Sequence of protein 2:
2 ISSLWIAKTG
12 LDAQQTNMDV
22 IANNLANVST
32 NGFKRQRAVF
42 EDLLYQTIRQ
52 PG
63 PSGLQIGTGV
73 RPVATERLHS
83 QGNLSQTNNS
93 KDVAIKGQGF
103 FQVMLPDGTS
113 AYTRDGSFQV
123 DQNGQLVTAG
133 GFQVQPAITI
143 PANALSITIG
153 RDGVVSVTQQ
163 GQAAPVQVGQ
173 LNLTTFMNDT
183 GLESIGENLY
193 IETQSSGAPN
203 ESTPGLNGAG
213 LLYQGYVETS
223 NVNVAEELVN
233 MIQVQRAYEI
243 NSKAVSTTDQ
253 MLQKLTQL

These two protein chains interact to form a complex.

Contacts between the two chains:
Residue Q80 in protein 1 interacts with residue M106 in protein 2 (closest heavy-atom distance 3.4 Å).
Residue Q80 in protein 1 is in contact with residue Q135 in protein 2 (closest heavy-atom distance 5.0 Å).
Residue N78 in protein 1 is in contact with residue Q137 in protein 2 (closest heavy-atom distance 4.6 Å).
Residue Q80 in protein 1 contacts residue G110 in protein 2 (closest heavy-atom distance 4.8 Å).
Residue N78 in protein 1 contacts residue M106 in protein 2 (closest heavy-atom distance 3.9 Å).

Sequence of protein 1:
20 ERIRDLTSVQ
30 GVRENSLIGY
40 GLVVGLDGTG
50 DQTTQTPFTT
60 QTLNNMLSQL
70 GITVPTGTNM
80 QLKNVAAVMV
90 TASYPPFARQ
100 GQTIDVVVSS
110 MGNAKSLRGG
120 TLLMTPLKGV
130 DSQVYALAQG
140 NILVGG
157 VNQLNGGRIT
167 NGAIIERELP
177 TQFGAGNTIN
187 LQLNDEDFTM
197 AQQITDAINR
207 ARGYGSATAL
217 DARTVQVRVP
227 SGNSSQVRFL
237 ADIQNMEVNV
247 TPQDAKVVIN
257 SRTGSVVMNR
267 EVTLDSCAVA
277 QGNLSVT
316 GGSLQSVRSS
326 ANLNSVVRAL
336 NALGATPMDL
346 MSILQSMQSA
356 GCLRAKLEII